Sequence of protein 1:
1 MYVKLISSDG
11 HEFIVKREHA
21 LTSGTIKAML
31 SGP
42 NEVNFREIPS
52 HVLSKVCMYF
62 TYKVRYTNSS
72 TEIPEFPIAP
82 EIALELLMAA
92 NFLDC

These two protein chains interact to form a complex.

Contacts between the two chains:
Residue E210 in protein 2 contacts residue T68 in protein 1 (closest heavy-atom distance 3.5 Å).
Residue R219 in protein 2 interacts with residue L88 in protein 1 (closest heavy-atom distance 4.1 Å).
Residue P213 in protein 2 is in contact with residue Y60 in protein 1 (closest heavy-atom distance 3.2 Å).
Residue C218 in protein 2 is in contact with residue A91 in protein 1 (closest heavy-atom distance 4.8 Å).
Residue P211 in protein 2 interacts with residue Y60 in protein 1 (closest heavy-atom distance 4.7 Å).
Residue P211 in protein 2 contacts residue I74 in protein 1 (closest heavy-atom distance 3.4 Å).
Residue P211 in protein 2 is in contact with residue Y63 in protein 1 (closest heavy-atom distance 4.0 Å).
Residue L214 in protein 2 contacts residue A91 in protein 1 (closest heavy-atom distance 3.8 Å).
Residue M215 in protein 2 is in contact with residue C96 in protein 1 (closest heavy-atom distance 3.1 Å).
Residue I222 in protein 2 interacts with residue A84 in protein 1 (closest heavy-atom distance 3.8 Å).
Residue R220 in protein 2 is in contact with residue E76 in protein 1 (closest heavy-atom distance 3.8 Å).
Residue L214 in protein 2 interacts with residue V57 in protein 1 (closest heavy-atom distance 4.3 Å).
Residue P211 in protein 2 is in contact with residue Y67 in protein 1 (closest heavy-atom distance 3.5 Å).
Residue E210 in protein 2 interacts with residue I74 in protein 1 (closest heavy-atom distance 3.4 Å).
Residue M215 in protein 2 interacts with residue A91 in protein 1 (closest heavy-atom distance 3.6 Å).
Residue C218 in protein 2 is in contact with residue I79 in protein 1 (closest heavy-atom distance 3.9 Å).
Residue R182 in protein 2 contacts residue E73 in protein 1 (closest heavy-atom distance 4.7 Å).
Residue I222 in protein 2 interacts with residue L88 in protein 1 (closest heavy-atom distance 3.6 Å).
Residue L214 in protein 2 contacts residue C96 in protein 1 (closest heavy-atom distance 2.8 Å).
Residue L214 in protein 2 interacts with residue I79 in protein 1 (closest heavy-atom distance 4.3 Å).
Residue T221 in protein 2 is in contact with residue A84 in protein 1 (closest heavy-atom distance 3.9 Å).
Residue E210 in protein 2 is in contact with residue S70 in protein 1 (closest heavy-atom distance 4.1 Å).
Residue I222 in protein 2 interacts with residue L85 in protein 1 (closest heavy-atom distance 4.1 Å).
Residue M215 in protein 2 is in contact with residue N92 in protein 1 (closest heavy-atom distance 3.1 Å).
Residue M215 in protein 2 is in contact with residue L88 in protein 1 (closest heavy-atom distance 4.2 Å).
Residue L217 in protein 2 interacts with residue Y60 in protein 1 (closest heavy-atom distance 4.0 Å).
Residue L217 in protein 2 interacts with residue F77 in protein 1 (closest heavy-atom distance 3.8 Å).
Residue C218 in protein 2 contacts residue L87 in protein 1 (closest heavy-atom distance 3.5 Å).
Residue E210 in protein 2 contacts residue Y67 in protein 1 (closest heavy-atom distance 3.1 Å).
Residue C218 in protein 2 interacts with residue L88 in protein 1 (closest heavy-atom distance 3.7 Å).
Residue P211 in protein 2 contacts residue K64 in protein 1 (closest heavy-atom distance 3.8 Å).
Residue C218 in protein 2 is in contact with residue A84 in protein 1 (closest heavy-atom distance 3.9 Å).
Residue P209 in protein 2 is in contact with residue I74 in protein 1 (closest heavy-atom distance 2.9 Å).
Residue T221 in protein 2 is in contact with residue P81 in protein 1 (closest heavy-atom distance 4.3 Å).
Residue T221 in protein 2 interacts with residue A80 in protein 1 (closest heavy-atom distance 4.7 Å).
Residue L214 in protein 2 is in contact with residue L87 in protein 1 (closest heavy-atom distance 3.8 Å).
Residue L217 in protein 2 is in contact with residue Y63 in protein 1 (closest heavy-atom distance 4.8 Å).
Residue T221 in protein 2 contacts residue I79 in protein 1 (closest heavy-atom distance 3.6 Å).
Residue P213 in protein 2 interacts with residue C96 in protein 1 (closest heavy-atom distance 3.4 Å).
Residue L212 in protein 2 interacts with residue Y60 in protein 1 (closest heavy-atom distance 2.7 Å).
Residue L217 in protein 2 is in contact with residue I79 in protein 1 (closest heavy-atom distance 3.8 Å).
Residue L214 in protein 2 interacts with residue F77 in protein 1 (closest heavy-atom distance 3.9 Å).
Residue E162 in protein 2 contacts residue E73 in protein 1 (closest heavy-atom distance 4.5 Å).
Residue P211 in protein 2 contacts residue T68 in protein 1 (closest heavy-atom distance 3.6 Å).
Residue L214 in protein 2 interacts with residue Y60 in protein 1 (closest heavy-atom distance 3.3 Å).
Residue M215 in protein 2 is in contact with residue D95 in protein 1 (closest heavy-atom distance 3.5 Å).

Sequence of protein 2:
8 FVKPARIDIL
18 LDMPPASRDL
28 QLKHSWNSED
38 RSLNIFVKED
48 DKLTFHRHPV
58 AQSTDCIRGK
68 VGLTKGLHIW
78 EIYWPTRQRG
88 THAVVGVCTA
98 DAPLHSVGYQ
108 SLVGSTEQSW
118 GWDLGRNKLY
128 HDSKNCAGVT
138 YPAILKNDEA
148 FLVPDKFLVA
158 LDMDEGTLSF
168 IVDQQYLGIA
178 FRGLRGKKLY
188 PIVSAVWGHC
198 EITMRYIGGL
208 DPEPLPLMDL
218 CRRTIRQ